This data describes a binding interaction between two proteins.

Residue-level contacts at the interface:
Residue W164 in chain B contacts residue N26 in chain A (closest heavy-atom distance 3.0 Å).
Residue R211 in chain B is in contact with residue E18 in chain A (closest heavy-atom distance 3.2 Å).
Residue H45 in chain B interacts with residue L31 in chain A (closest heavy-atom distance 4.1 Å).
Residue L212 in chain B is in contact with residue G43 in chain A (closest heavy-atom distance 3.7 Å).
Residue S210 in chain B interacts with residue E25 in chain A (closest heavy-atom distance 3.6 Å).
Residue G186 in chain B is in contact with residue L31 in chain A (closest heavy-atom distance 2.9 Å).
Residue H45 in chain B is in contact with residue P30 in chain A (closest heavy-atom distance 3.8 Å).
Residue S188 in chain B interacts with residue L31 in chain A (closest heavy-atom distance 3.0 Å).
Residue R211 in chain B interacts with residue C17 in chain A (closest heavy-atom distance 3.9 Å).
Residue A89 in chain B contacts residue P28 in chain A (closest heavy-atom distance 4.3 Å).
Residue H45 in chain B is in contact with residue M32 in chain A (closest heavy-atom distance 3.1 Å).
Residue S188 in chain B contacts residue M32 in chain A (closest heavy-atom distance 3.4 Å).
Residue G183 in chain B contacts residue L31 in chain A (closest heavy-atom distance 4.0 Å).
Residue S207 in chain B interacts with residue P30 in chain A (closest heavy-atom distance 3.7 Å).
Residue R211 in chain B interacts with residue P42 in chain A (closest heavy-atom distance 3.1 Å).
Residue R211 in chain B is in contact with residue T27 in chain A (closest heavy-atom distance 3.4 Å).
Residue N138 in chain B contacts residue R44 in chain A (closest heavy-atom distance 3.6 Å).
Residue C184 in chain B is in contact with residue L31 in chain A (closest heavy-atom distance 3.4 Å).
Residue R211 in chain B contacts residue M19 in chain A (closest heavy-atom distance 3.9 Å).
Residue S210 in chain B interacts with residue T27 in chain A (closest heavy-atom distance 4.0 Å).
Residue L134 in chain B is in contact with residue C14 in chain A (closest heavy-atom distance 4.2 Å).
Residue W164 in chain B contacts residue T27 in chain A (closest heavy-atom distance 4.1 Å).
Residue S210 in chain B interacts with residue C29 in chain A (closest heavy-atom distance 4.0 Å).
Residue N138 in chain B contacts residue E39 in chain A (closest heavy-atom distance 3.7 Å).
Residue Q185 in chain B is in contact with residue M32 in chain A (closest heavy-atom distance 4.0 Å).
Residue V209 in chain B interacts with residue C29 in chain A (closest heavy-atom distance 2.8 Å).
Residue Q185 in chain B contacts residue C33 in chain A (closest heavy-atom distance 4.0 Å).
Residue Q185 in chain B contacts residue R34 in chain A (closest heavy-atom distance 4.0 Å).
Residue V209 in chain B is in contact with residue P28 in chain A (closest heavy-atom distance 3.5 Å).
Residue V209 in chain B is in contact with residue L31 in chain A (closest heavy-atom distance 3.7 Å).
Residue T221 in chain B is in contact with residue L31 in chain A (closest heavy-atom distance 4.3 Å).
Residue Q185 in chain B interacts with residue C29 in chain A (closest heavy-atom distance 3.7 Å).
Residue Q185 in chain B interacts with residue G16 in chain A (closest heavy-atom distance 4.1 Å).
Residue R211 in chain B is in contact with residue C29 in chain A (closest heavy-atom distance 4.1 Å).
Residue T167 in chain B interacts with residue N26 in chain A (closest heavy-atom distance 3.0 Å).
Residue R211 in chain B contacts residue P28 in chain A (closest heavy-atom distance 3.2 Å).
Residue F208 in chain B is in contact with residue L31 in chain A (closest heavy-atom distance 4.1 Å).
Residue R49 in chain B interacts with residue R35 in chain A (closest heavy-atom distance 3.4 Å).
Residue T206 in chain B interacts with residue L31 in chain A (closest heavy-atom distance 3.7 Å).
Residue L212 in chain B is in contact with residue M19 in chain A (closest heavy-atom distance 4.2 Å).
Residue C30 in chain B is in contact with residue M32 in chain A (closest heavy-atom distance 4.0 Å).
Residue C46 in chain B interacts with residue M32 in chain A (closest heavy-atom distance 4.3 Å).
Residue K219 in chain B interacts with residue E25 in chain A (closest heavy-atom distance 3.4 Å).
Residue Q185 in chain B is in contact with residue P30 in chain A (closest heavy-atom distance 4.1 Å).
Residue F208 in chain B interacts with residue P28 in chain A (closest heavy-atom distance 3.8 Å).
Residue N138 in chain B contacts residue S41 in chain A (closest heavy-atom distance 3.7 Å).
Residue Q185 in chain B interacts with residue L31 in chain A (closest heavy-atom distance 3.5 Å).
Residue V209 in chain B contacts residue T27 in chain A (closest heavy-atom distance 4.2 Å).
Residue L212 in chain B contacts residue E25 in chain A (closest heavy-atom distance 3.9 Å).
Residue D187 in chain B interacts with residue L31 in chain A (closest heavy-atom distance 3.5 Å).
Residue F208 in chain B interacts with residue P30 in chain A (closest heavy-atom distance 4.1 Å).
Residue Q185 in chain B is in contact with residue C14 in chain A (closest heavy-atom distance 3.9 Å).
Residue F208 in chain B contacts residue C29 in chain A (closest heavy-atom distance 3.2 Å).
Residue G186 in chain B interacts with residue M32 in chain A (closest heavy-atom distance 4.3 Å).
Residue L212 in chain B contacts residue P42 in chain A (closest heavy-atom distance 4.0 Å).
Residue G165 in chain B is in contact with residue N26 in chain A (closest heavy-atom distance 4.3 Å).
Residue T29 in chain B contacts residue M32 in chain A (closest heavy-atom distance 3.8 Å).
Residue S207 in chain B interacts with residue L31 in chain A (closest heavy-atom distance 3.1 Å).
Residue T167 in chain B interacts with residue P28 in chain A (closest heavy-atom distance 4.3 Å).
Residue N138 in chain B contacts residue G43 in chain A (closest heavy-atom distance 4.3 Å).

Sequence of chain A:
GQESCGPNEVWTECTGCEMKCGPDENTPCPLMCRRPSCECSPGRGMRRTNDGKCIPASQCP

Sequence of chain B:
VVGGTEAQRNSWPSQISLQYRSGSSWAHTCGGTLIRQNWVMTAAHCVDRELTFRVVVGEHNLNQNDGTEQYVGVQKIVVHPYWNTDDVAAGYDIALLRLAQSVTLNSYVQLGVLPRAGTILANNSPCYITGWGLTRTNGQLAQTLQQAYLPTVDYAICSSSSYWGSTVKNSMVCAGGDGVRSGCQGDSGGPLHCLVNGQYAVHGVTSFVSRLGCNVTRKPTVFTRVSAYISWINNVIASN